Sequence of chain A:
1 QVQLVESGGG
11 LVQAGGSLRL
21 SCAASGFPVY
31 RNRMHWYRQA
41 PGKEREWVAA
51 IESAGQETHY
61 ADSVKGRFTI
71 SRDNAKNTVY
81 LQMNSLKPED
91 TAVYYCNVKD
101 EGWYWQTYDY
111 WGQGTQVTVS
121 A

Interface contacts:
Residue V42 in chain B is in contact with residue K99 in chain A (closest heavy-atom distance 4.3 Å).
Residue M173 in chain B interacts with residue W103 in chain A (closest heavy-atom distance 3.8 Å).
Residue G43 in chain B is in contact with residue T107 in chain A (closest heavy-atom distance 2.9 Å).
Residue L44 in chain B contacts residue E101 in chain A (closest heavy-atom distance 4.2 Å).
Residue R37 in chain B is in contact with residue E44 in chain A (closest heavy-atom distance 4.6 Å).
Residue G43 in chain B contacts residue E101 in chain A (closest heavy-atom distance 2.8 Å).
Residue V181 in chain B is in contact with residue D100 in chain A (closest heavy-atom distance 3.4 Å).
Residue R115 in chain B contacts residue A61 in chain A (closest heavy-atom distance 3.4 Å).
Residue K119 in chain B is in contact with residue R33 in chain A (closest heavy-atom distance 4.4 Å).
Residue P117 in chain B interacts with residue W47 in chain A (closest heavy-atom distance 3.2 Å).
Residue F235 in chain B contacts residue W105 in chain A (closest heavy-atom distance 3.5 Å).
Residue R177 in chain B interacts with residue G102 in chain A (closest heavy-atom distance 4.8 Å).
Residue D191 in chain B contacts residue Y104 in chain A (closest heavy-atom distance 4.8 Å).
Residue D47 in chain B is in contact with residue W103 in chain A (closest heavy-atom distance 4.0 Å).
Residue L51 in chain B interacts with residue W103 in chain A (closest heavy-atom distance 3.8 Å).
Residue R177 in chain B interacts with residue D100 in chain A (closest heavy-atom distance 4.2 Å).
Residue F48 in chain B contacts residue Y104 in chain A (closest heavy-atom distance 3.7 Å).
Residue Q118 in chain B contacts residue E101 in chain A (closest heavy-atom distance 2.6 Å).
Residue V42 in chain B interacts with residue Y37 in chain A (closest heavy-atom distance 3.5 Å).
Residue R115 in chain B is in contact with residue D62 in chain A (closest heavy-atom distance 3.6 Å).
Residue P169 in chain B contacts residue W103 in chain A (closest heavy-atom distance 3.5 Å).
Residue Q31 in chain B contacts residue Q106 in chain A (closest heavy-atom distance 3.3 Å).
Residue V181 in chain B contacts residue Q106 in chain A (closest heavy-atom distance 4.4 Å).
Residue K166 in chain B interacts with residue Y104 in chain A (closest heavy-atom distance 3.7 Å).
Residue Q170 in chain B contacts residue Y104 in chain A (closest heavy-atom distance 3.4 Å).
Residue V181 in chain B is in contact with residue Y110 in chain A (closest heavy-atom distance 4.1 Å).
Residue Q118 in chain B contacts residue R33 in chain A (closest heavy-atom distance 3.4 Å).
Residue T180 in chain B interacts with residue W105 in chain A (closest heavy-atom distance 3.7 Å).
Residue Q170 in chain B contacts residue W105 in chain A (closest heavy-atom distance 2.7 Å).
Residue G182 in chain B is in contact with residue W105 in chain A (closest heavy-atom distance 3.5 Å).
Residue G182 in chain B is in contact with residue Y108 in chain A (closest heavy-atom distance 4.9 Å).
Residue L34 in chain B interacts with residue Q106 in chain A (closest heavy-atom distance 3.7 Å).
Residue G43 in chain B is in contact with residue K99 in chain A (closest heavy-atom distance 4.5 Å).
Residue M173 in chain B contacts residue E101 in chain A (closest heavy-atom distance 3.5 Å).
Residue N174 in chain B contacts residue W105 in chain A (closest heavy-atom distance 3.6 Å).
Residue R38 in chain B interacts with residue D109 in chain A (closest heavy-atom distance 4.1 Å).
Residue K166 in chain B contacts residue W103 in chain A (closest heavy-atom distance 3.1 Å).
Residue Q170 in chain B interacts with residue W103 in chain A (closest heavy-atom distance 3.7 Å).
Residue V165 in chain B is in contact with residue W103 in chain A (closest heavy-atom distance 3.1 Å).
Residue P117 in chain B is in contact with residue H59 in chain A (closest heavy-atom distance 3.4 Å).
Residue V42 in chain B contacts residue H35 in chain A (closest heavy-atom distance 4.1 Å).
Residue F235 in chain B interacts with residue Y104 in chain A (closest heavy-atom distance 3.4 Å).
Residue K119 in chain B contacts residue H59 in chain A (closest heavy-atom distance 3.5 Å).
Residue V42 in chain B is in contact with residue W47 in chain A (closest heavy-atom distance 3.7 Å).
Residue F48 in chain B interacts with residue W103 in chain A (closest heavy-atom distance 3.4 Å).
Residue V181 in chain B is in contact with residue W105 in chain A (closest heavy-atom distance 3.1 Å).
Residue I188 in chain B is in contact with residue W105 in chain A (closest heavy-atom distance 3.6 Å).
Residue N45 in chain B is in contact with residue E101 in chain A (closest heavy-atom distance 4.3 Å).
Residue V181 in chain B contacts residue Y108 in chain A (closest heavy-atom distance 3.5 Å).
Residue D232 in chain B interacts with residue Y104 in chain A (closest heavy-atom distance 4.5 Å).
Residue R115 in chain B interacts with residue Y60 in chain A (closest heavy-atom distance 4.2 Å).
Residue R115 in chain B interacts with residue W47 in chain A (closest heavy-atom distance 4.0 Å).
Residue M173 in chain B is in contact with residue G102 in chain A (closest heavy-atom distance 3.5 Å).
Residue N45 in chain B contacts residue G102 in chain A (closest heavy-atom distance 4.9 Å).
Residue Q170 in chain B interacts with residue G102 in chain A (closest heavy-atom distance 4.6 Å).
Residue W183 in chain B interacts with residue W105 in chain A (closest heavy-atom distance 4.1 Å).
Residue Y167 in chain B is in contact with residue Y104 in chain A (closest heavy-atom distance 3.4 Å).
Residue G182 in chain B interacts with residue Q106 in chain A (closest heavy-atom distance 3.3 Å).
Residue R177 in chain B interacts with residue E101 in chain A (closest heavy-atom distance 2.7 Å).
Residue N45 in chain B contacts residue W103 in chain A (closest heavy-atom distance 3.5 Å).

These two protein chains interact to form a complex.

Sequence of chain B:
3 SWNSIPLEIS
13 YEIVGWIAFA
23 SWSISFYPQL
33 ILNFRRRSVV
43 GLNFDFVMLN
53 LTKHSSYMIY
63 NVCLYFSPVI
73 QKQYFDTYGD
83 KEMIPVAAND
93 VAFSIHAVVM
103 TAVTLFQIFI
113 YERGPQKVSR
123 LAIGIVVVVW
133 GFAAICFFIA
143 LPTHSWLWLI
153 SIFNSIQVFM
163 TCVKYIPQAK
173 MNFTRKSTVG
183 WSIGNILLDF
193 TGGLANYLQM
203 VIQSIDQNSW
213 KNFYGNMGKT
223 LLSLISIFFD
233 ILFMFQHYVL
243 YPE